Sequence of protein 1:
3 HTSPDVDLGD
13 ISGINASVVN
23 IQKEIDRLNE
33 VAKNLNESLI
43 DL

The following describes two proteins that form a bound complex.

Sequence of protein 2:
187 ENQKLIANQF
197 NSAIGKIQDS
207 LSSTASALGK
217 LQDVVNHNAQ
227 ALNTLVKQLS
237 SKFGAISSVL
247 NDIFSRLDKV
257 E

Contacts between the two chains:
Residue Q234 in protein 2 contacts residue I16 in protein 1 (closest heavy-atom distance 4.6 Å).
Residue A199 in protein 2 interacts with residue L37 in protein 1 (closest heavy-atom distance 4.2 Å).
Residue N224 in protein 2 is in contact with residue A18 in protein 1 (closest heavy-atom distance 3.3 Å).
Residue Q195 in protein 2 contacts residue I42 in protein 1 (closest heavy-atom distance 3.6 Å).
Residue A213 in protein 2 is in contact with residue I23 in protein 1 (closest heavy-atom distance 4.0 Å).
Residue N224 in protein 2 contacts residue N17 in protein 1 (closest heavy-atom distance 4.8 Å).
Residue K216 in protein 2 contacts residue I23 in protein 1 (closest heavy-atom distance 3.6 Å).
Residue K216 in protein 2 is in contact with residue V21 in protein 1 (closest heavy-atom distance 4.3 Å).
Residue L217 in protein 2 is in contact with residue I23 in protein 1 (closest heavy-atom distance 4.0 Å).
Residue Q234 in protein 2 is in contact with residue S14 in protein 1 (closest heavy-atom distance 3.4 Å).
Residue L231 in protein 2 contacts residue I13 in protein 1 (closest heavy-atom distance 4.0 Å).
Residue I242 in protein 2 is in contact with residue L10 in protein 1 (closest heavy-atom distance 3.6 Å).
Residue D205 in protein 2 contacts residue R29 in protein 1 (closest heavy-atom distance 2.8 Å).
Residue S209 in protein 2 contacts residue E26 in protein 1 (closest heavy-atom distance 3.1 Å).
Residue K238 in protein 2 is in contact with residue I13 in protein 1 (closest heavy-atom distance 3.0 Å).
Residue Q195 in protein 2 contacts residue E39 in protein 1 (closest heavy-atom distance 3.1 Å).
Residue S209 in protein 2 contacts residue L30 in protein 1 (closest heavy-atom distance 4.1 Å).
Residue S198 in protein 2 is in contact with residue S40 in protein 1 (closest heavy-atom distance 2.6 Å).
Residue Q195 in protein 2 interacts with residue S40 in protein 1 (closest heavy-atom distance 3.1 Å).
Residue I192 in protein 2 interacts with residue I42 in protein 1 (closest heavy-atom distance 3.7 Å).
Residue L191 in protein 2 contacts residue L44 in protein 1 (closest heavy-atom distance 4.3 Å).
Residue L191 in protein 2 interacts with residue D43 in protein 1 (closest heavy-atom distance 3.6 Å).
Residue K202 in protein 2 interacts with residue V33 in protein 1 (closest heavy-atom distance 3.7 Å).
Residue K216 in protein 2 is in contact with residue E26 in protein 1 (closest heavy-atom distance 4.0 Å).
Residue T230 in protein 2 is in contact with residue I16 in protein 1 (closest heavy-atom distance 3.5 Å).
Residue K202 in protein 2 is in contact with residue N36 in protein 1 (closest heavy-atom distance 3.2 Å).
Residue K238 in protein 2 contacts residue G11 in protein 1 (closest heavy-atom distance 3.0 Å).
Residue A199 in protein 2 is in contact with residue S40 in protein 1 (closest heavy-atom distance 3.4 Å).
Residue Q195 in protein 2 interacts with residue L41 in protein 1 (closest heavy-atom distance 3.6 Å).
Residue L231 in protein 2 is in contact with residue I16 in protein 1 (closest heavy-atom distance 4.7 Å).
Residue A227 in protein 2 contacts residue I16 in protein 1 (closest heavy-atom distance 4.6 Å).
Residue V220 in protein 2 interacts with residue V20 in protein 1 (closest heavy-atom distance 4.2 Å).
Residue K202 in protein 2 interacts with residue S40 in protein 1 (closest heavy-atom distance 3.7 Å).
Residue H223 in protein 2 interacts with residue A18 in protein 1 (closest heavy-atom distance 4.7 Å).
Residue R252 in protein 2 is in contact with residue S5 in protein 1 (closest heavy-atom distance 4.7 Å).
Residue K202 in protein 2 contacts residue E39 in protein 1 (closest heavy-atom distance 4.2 Å).
Residue K202 in protein 2 interacts with residue L37 in protein 1 (closest heavy-atom distance 3.6 Å).
Residue I192 in protein 2 interacts with residue L44 in protein 1 (closest heavy-atom distance 4.4 Å).
Residue R252 in protein 2 is in contact with residue H3 in protein 1 (closest heavy-atom distance 4.8 Å).
Residue V220 in protein 2 is in contact with residue V21 in protein 1 (closest heavy-atom distance 3.4 Å).
Residue D205 in protein 2 contacts residue V33 in protein 1 (closest heavy-atom distance 4.8 Å).
Residue S206 in protein 2 contacts residue L30 in protein 1 (closest heavy-atom distance 3.3 Å).
Residue N188 in protein 2 is in contact with residue L44 in protein 1 (closest heavy-atom distance 3.5 Å).
Residue Q234 in protein 2 is in contact with residue I13 in protein 1 (closest heavy-atom distance 3.0 Å).
Residue K216 in protein 2 interacts with residue N22 in protein 1 (closest heavy-atom distance 3.9 Å).
Residue H223 in protein 2 is in contact with residue N17 in protein 1 (closest heavy-atom distance 3.5 Å).
Residue A213 in protein 2 is in contact with residue E26 in protein 1 (closest heavy-atom distance 3.9 Å).
Residue V220 in protein 2 contacts residue S19 in protein 1 (closest heavy-atom distance 3.7 Å).
Residue S206 in protein 2 interacts with residue V33 in protein 1 (closest heavy-atom distance 4.0 Å).
Residue L217 in protein 2 is in contact with residue V21 in protein 1 (closest heavy-atom distance 3.6 Å).
Residue T210 in protein 2 is in contact with residue L30 in protein 1 (closest heavy-atom distance 3.5 Å).
Residue I203 in protein 2 is in contact with residue L37 in protein 1 (closest heavy-atom distance 4.4 Å).
Residue A227 in protein 2 interacts with residue N17 in protein 1 (closest heavy-atom distance 3.8 Å).
Residue S212 in protein 2 is in contact with residue E26 in protein 1 (closest heavy-atom distance 2.5 Å).
Residue H223 in protein 2 is in contact with residue S19 in protein 1 (closest heavy-atom distance 2.2 Å).
Residue S209 in protein 2 contacts residue R29 in protein 1 (closest heavy-atom distance 3.3 Å).
Residue L191 in protein 2 interacts with residue I42 in protein 1 (closest heavy-atom distance 4.7 Å).
Residue K238 in protein 2 contacts residue L10 in protein 1 (closest heavy-atom distance 3.1 Å).
Residue N224 in protein 2 is in contact with residue S19 in protein 1 (closest heavy-atom distance 2.9 Å).
Residue K238 in protein 2 interacts with residue D12 in protein 1 (closest heavy-atom distance 3.1 Å).